Sequence of protein 2:
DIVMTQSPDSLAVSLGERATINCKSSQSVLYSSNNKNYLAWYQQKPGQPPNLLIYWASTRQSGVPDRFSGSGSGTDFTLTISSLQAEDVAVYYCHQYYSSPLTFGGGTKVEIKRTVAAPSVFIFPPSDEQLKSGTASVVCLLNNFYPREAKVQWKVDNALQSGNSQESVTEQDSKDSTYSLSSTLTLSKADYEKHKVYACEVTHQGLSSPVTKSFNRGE

Sequence of protein 1:
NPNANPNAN

These two protein chains interact to form a complex.

Residue-level contacts at the interface:
Residue Y38 in protein 2 is in contact with residue A6 in protein 1 (closest heavy-atom distance 4.5 Å).
Residue Y31 in protein 2 is in contact with residue P4 in protein 1 (closest heavy-atom distance 3.5 Å).
Residue Y97 in protein 2 contacts residue A10 in protein 1 (closest heavy-atom distance 3.9 Å).
Residue S100 in protein 2 interacts with residue N5 in protein 1 (closest heavy-atom distance 3.2 Å).
Residue Y38 in protein 2 is in contact with residue P4 in protein 1 (closest heavy-atom distance 4.1 Å).
Residue Y97 in protein 2 is in contact with residue A6 in protein 1 (closest heavy-atom distance 3.0 Å).
Residue Y38 in protein 2 interacts with residue N11 in protein 1 (closest heavy-atom distance 4.5 Å).
Residue N34 in protein 2 is in contact with residue N11 in protein 1 (closest heavy-atom distance 4.9 Å).
Residue Y98 in protein 2 is in contact with residue A6 in protein 1 (closest heavy-atom distance 3.2 Å).
Residue Y97 in protein 2 interacts with residue N7 in protein 1 (closest heavy-atom distance 4.2 Å).
Residue W56 in protein 2 is in contact with residue N11 in protein 1 (closest heavy-atom distance 4.2 Å).
Residue L102 in protein 2 contacts residue N7 in protein 1 (closest heavy-atom distance 4.4 Å).
Residue Y98 in protein 2 contacts residue P4 in protein 1 (closest heavy-atom distance 3.1 Å).
Residue K36 in protein 2 is in contact with residue N11 in protein 1 (closest heavy-atom distance 4.7 Å).
Residue W56 in protein 2 contacts residue A10 in protein 1 (closest heavy-atom distance 4.4 Å).
Residue S99 in protein 2 interacts with residue N5 in protein 1 (closest heavy-atom distance 4.0 Å).
Residue Y98 in protein 2 is in contact with residue N3 in protein 1 (closest heavy-atom distance 3.6 Å).
Residue Y31 in protein 2 is in contact with residue N3 in protein 1 (closest heavy-atom distance 3.7 Å).
Residue Y98 in protein 2 interacts with residue N5 in protein 1 (closest heavy-atom distance 3.3 Å).
Residue S99 in protein 2 is in contact with residue A6 in protein 1 (closest heavy-atom distance 4.3 Å).
Residue S100 in protein 2 interacts with residue A6 in protein 1 (closest heavy-atom distance 3.8 Å).
Residue L102 in protein 2 is in contact with residue A6 in protein 1 (closest heavy-atom distance 3.5 Å).
Residue Y38 in protein 2 interacts with residue A10 in protein 1 (closest heavy-atom distance 4.6 Å).
Residue Y97 in protein 2 is in contact with residue P4 in protein 1 (closest heavy-atom distance 5.0 Å).